Sequence of protein 2:
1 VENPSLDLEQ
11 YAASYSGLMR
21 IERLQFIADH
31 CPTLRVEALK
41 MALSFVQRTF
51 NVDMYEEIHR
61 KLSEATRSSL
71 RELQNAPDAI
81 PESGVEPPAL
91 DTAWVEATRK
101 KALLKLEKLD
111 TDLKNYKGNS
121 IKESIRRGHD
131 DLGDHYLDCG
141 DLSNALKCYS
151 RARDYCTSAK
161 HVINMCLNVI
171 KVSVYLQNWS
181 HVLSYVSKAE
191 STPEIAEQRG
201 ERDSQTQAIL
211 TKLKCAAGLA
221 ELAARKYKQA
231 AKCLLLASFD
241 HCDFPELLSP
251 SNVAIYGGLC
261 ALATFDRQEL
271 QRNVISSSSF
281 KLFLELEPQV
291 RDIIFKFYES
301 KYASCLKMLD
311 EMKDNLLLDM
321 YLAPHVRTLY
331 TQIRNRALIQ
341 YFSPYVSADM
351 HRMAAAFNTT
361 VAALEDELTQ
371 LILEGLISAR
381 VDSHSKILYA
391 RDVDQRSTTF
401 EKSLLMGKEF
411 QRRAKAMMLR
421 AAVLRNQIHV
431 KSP

Contacts between the two chains:
Residue Q411 in protein 2 interacts with residue C383 in protein 1 (closest heavy-atom distance 3.4 Å).
Residue R380 in protein 2 contacts residue T311 in protein 1 (closest heavy-atom distance 3.1 Å).
Residue V430 in protein 2 contacts residue P212 in protein 1 (closest heavy-atom distance 3.3 Å).
Residue I372 in protein 2 contacts residue K312 in protein 1 (closest heavy-atom distance 3.7 Å).
Residue K415 in protein 2 contacts residue M167 in protein 1 (closest heavy-atom distance 3.5 Å).
Residue L419 in protein 2 is in contact with residue M166 in protein 1 (closest heavy-atom distance 3.5 Å).
Residue R380 in protein 2 interacts with residue L315 in protein 1 (closest heavy-atom distance 3.7 Å).
Residue K431 in protein 2 interacts with residue K179 in protein 1 (closest heavy-atom distance 3.7 Å).
Residue S432 in protein 2 contacts residue L182 in protein 1 (closest heavy-atom distance 3.7 Å).
Residue R412 in protein 2 interacts with residue E199 in protein 1 (closest heavy-atom distance 2.6 Å).
Residue R425 in protein 2 interacts with residue K171 in protein 1 (closest heavy-atom distance 3.1 Å).
Residue V381 in protein 2 contacts residue T313 in protein 1 (closest heavy-atom distance 3.0 Å).
Residue I428 in protein 2 contacts residue Y176 in protein 1 (closest heavy-atom distance 3.5 Å).
Residue R396 in protein 2 interacts with residue N368 in protein 1 (closest heavy-atom distance 3.1 Å).
Residue Q411 in protein 2 is in contact with residue L386 in protein 1 (closest heavy-atom distance 3.6 Å).
Residue M418 in protein 2 is in contact with residue M393 in protein 1 (closest heavy-atom distance 3.7 Å).
Residue L419 in protein 2 contacts residue Y185 in protein 1 (closest heavy-atom distance 3.4 Å).
Residue A416 in protein 2 interacts with residue Q207 in protein 1 (closest heavy-atom distance 3.5 Å).
Residue V423 in protein 2 is in contact with residue Y176 in protein 1 (closest heavy-atom distance 3.6 Å).
Residue V381 in protein 2 interacts with residue F314 in protein 1 (closest heavy-atom distance 3.6 Å).
Residue A379 in protein 2 interacts with residue K312 in protein 1 (closest heavy-atom distance 2.9 Å).
Residue A379 in protein 2 is in contact with residue T313 in protein 1 (closest heavy-atom distance 3.2 Å).
Residue K431 in protein 2 contacts residue A178 in protein 1 (closest heavy-atom distance 3.4 Å).
Residue I372 in protein 2 contacts residue T313 in protein 1 (closest heavy-atom distance 3.5 Å).
Residue R425 in protein 2 interacts with residue E396 in protein 1 (closest heavy-atom distance 3.6 Å).
Residue H429 in protein 2 interacts with residue A178 in protein 1 (closest heavy-atom distance 3.5 Å).
Residue R396 in protein 2 contacts residue K366 in protein 1 (closest heavy-atom distance 3.2 Å).
Residue P433 in protein 2 interacts with residue A215 in protein 1 (closest heavy-atom distance 3.6 Å).
Residue S383 in protein 2 is in contact with residue T316 in protein 1 (closest heavy-atom distance 3.4 Å).
Residue A422 in protein 2 contacts residue I169 in protein 1 (closest heavy-atom distance 3.7 Å).
Residue M418 in protein 2 interacts with residue D168 in protein 1 (closest heavy-atom distance 3.4 Å).
Residue H384 in protein 2 is in contact with residue M357 in protein 1 (closest heavy-atom distance 3.3 Å).
Residue Q411 in protein 2 interacts with residue E379 in protein 1 (closest heavy-atom distance 3.5 Å).
Residue V393 in protein 2 contacts residue D362 in protein 1 (closest heavy-atom distance 3.6 Å).
Residue A422 in protein 2 is in contact with residue K171 in protein 1 (closest heavy-atom distance 2.7 Å).
Residue S383 in protein 2 is in contact with residue M357 in protein 1 (closest heavy-atom distance 3.6 Å).
Residue K415 in protein 2 interacts with residue D165 in protein 1 (closest heavy-atom distance 3.7 Å).
Residue K408 in protein 2 is in contact with residue D165 in protein 1 (closest heavy-atom distance 3.6 Å).
Residue M418 in protein 2 interacts with residue L386 in protein 1 (closest heavy-atom distance 3.7 Å).
Residue R380 in protein 2 contacts residue T313 in protein 1 (closest heavy-atom distance 3.3 Å).
Residue R412 in protein 2 interacts with residue Y203 in protein 1 (closest heavy-atom distance 3.4 Å).
Residue R391 in protein 2 contacts residue D362 in protein 1 (closest heavy-atom distance 3.2 Å).
Residue V381 in protein 2 is in contact with residue T316 in protein 1 (closest heavy-atom distance 3.6 Å).
Residue R412 in protein 2 is in contact with residue R200 in protein 1 (closest heavy-atom distance 3.7 Å).
Residue Q411 in protein 2 is in contact with residue K382 in protein 1 (closest heavy-atom distance 3.2 Å).
Residue V381 in protein 2 is in contact with residue L315 in protein 1 (closest heavy-atom distance 2.7 Å).
Residue R396 in protein 2 interacts with residue Y367 in protein 1 (closest heavy-atom distance 3.5 Å).
Residue A416 in protein 2 contacts residue Y203 in protein 1 (closest heavy-atom distance 3.3 Å).
Residue R380 in protein 2 interacts with residue K312 in protein 1 (closest heavy-atom distance 2.5 Å).
Residue S432 in protein 2 is in contact with residue A178 in protein 1 (closest heavy-atom distance 3.6 Å).
Residue S432 in protein 2 is in contact with residue K179 in protein 1 (closest heavy-atom distance 3.0 Å).
Residue A414 in protein 2 is in contact with residue L386 in protein 1 (closest heavy-atom distance 3.7 Å).
Residue P433 in protein 2 contacts residue M214 in protein 1 (closest heavy-atom distance 3.5 Å).
Residue D394 in protein 2 interacts with residue K366 in protein 1 (closest heavy-atom distance 3.5 Å).
Residue D382 in protein 2 interacts with residue T316 in protein 1 (closest heavy-atom distance 2.9 Å).
Residue S378 in protein 2 interacts with residue K312 in protein 1 (closest heavy-atom distance 3.3 Å).
Residue R380 in protein 2 contacts residue F314 in protein 1 (closest heavy-atom distance 3.6 Å).
Residue R412 in protein 2 is in contact with residue D165 in protein 1 (closest heavy-atom distance 3.6 Å).
Residue S397 in protein 2 contacts residue Y367 in protein 1 (closest heavy-atom distance 3.7 Å).
Residue E401 in protein 2 is in contact with residue Y367 in protein 1 (closest heavy-atom distance 3.5 Å).

This data describes a binding interaction between two proteins.

Sequence of protein 1:
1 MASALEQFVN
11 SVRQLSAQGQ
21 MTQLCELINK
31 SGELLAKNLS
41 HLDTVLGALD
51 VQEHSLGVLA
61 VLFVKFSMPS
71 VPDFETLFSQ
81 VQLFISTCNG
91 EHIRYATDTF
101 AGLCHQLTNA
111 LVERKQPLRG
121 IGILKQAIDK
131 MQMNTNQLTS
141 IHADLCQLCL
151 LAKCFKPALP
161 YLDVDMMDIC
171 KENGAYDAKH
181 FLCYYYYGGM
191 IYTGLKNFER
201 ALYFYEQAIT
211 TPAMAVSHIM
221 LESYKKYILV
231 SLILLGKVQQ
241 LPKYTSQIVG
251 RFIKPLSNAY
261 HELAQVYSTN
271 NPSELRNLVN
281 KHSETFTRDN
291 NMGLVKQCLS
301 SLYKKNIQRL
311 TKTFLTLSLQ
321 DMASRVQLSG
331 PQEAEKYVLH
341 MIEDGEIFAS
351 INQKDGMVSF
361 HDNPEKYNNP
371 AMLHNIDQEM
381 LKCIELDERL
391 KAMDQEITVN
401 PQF